Sequence of protein 2:
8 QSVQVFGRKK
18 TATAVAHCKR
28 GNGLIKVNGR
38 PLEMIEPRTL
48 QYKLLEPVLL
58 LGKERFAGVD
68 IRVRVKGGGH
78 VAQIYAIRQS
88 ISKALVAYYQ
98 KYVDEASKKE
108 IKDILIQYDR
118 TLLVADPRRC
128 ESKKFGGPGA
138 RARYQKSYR

Contacts between the two chains:
Residue R71 in protein 2 contacts residue A9 in protein 1 (closest heavy-atom distance 4.0 Å).
Residue V22 in protein 2 contacts residue A5 in protein 1 (closest heavy-atom distance 5.0 Å).
Residue V22 in protein 2 interacts with residue A8 in protein 1 (closest heavy-atom distance 5.0 Å).
Residue F13 in protein 2 interacts with residue A12 in protein 1 (closest heavy-atom distance 4.5 Å).
Residue T20 in protein 2 interacts with residue A13 in protein 1 (closest heavy-atom distance 4.1 Å).
Residue H24 in protein 2 is in contact with residue A5 in protein 1 (closest heavy-atom distance 4.6 Å).
Residue K73 in protein 2 contacts residue A13 in protein 1 (closest heavy-atom distance 4.2 Å).
Residue V22 in protein 2 interacts with residue A9 in protein 1 (closest heavy-atom distance 3.2 Å).

Sequence of protein 1:
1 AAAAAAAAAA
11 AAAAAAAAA

This data describes a binding interaction between two proteins.